The following describes two proteins that form a bound complex.

Sequence of protein 1:
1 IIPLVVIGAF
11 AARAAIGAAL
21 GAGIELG

Sequence of protein 2:
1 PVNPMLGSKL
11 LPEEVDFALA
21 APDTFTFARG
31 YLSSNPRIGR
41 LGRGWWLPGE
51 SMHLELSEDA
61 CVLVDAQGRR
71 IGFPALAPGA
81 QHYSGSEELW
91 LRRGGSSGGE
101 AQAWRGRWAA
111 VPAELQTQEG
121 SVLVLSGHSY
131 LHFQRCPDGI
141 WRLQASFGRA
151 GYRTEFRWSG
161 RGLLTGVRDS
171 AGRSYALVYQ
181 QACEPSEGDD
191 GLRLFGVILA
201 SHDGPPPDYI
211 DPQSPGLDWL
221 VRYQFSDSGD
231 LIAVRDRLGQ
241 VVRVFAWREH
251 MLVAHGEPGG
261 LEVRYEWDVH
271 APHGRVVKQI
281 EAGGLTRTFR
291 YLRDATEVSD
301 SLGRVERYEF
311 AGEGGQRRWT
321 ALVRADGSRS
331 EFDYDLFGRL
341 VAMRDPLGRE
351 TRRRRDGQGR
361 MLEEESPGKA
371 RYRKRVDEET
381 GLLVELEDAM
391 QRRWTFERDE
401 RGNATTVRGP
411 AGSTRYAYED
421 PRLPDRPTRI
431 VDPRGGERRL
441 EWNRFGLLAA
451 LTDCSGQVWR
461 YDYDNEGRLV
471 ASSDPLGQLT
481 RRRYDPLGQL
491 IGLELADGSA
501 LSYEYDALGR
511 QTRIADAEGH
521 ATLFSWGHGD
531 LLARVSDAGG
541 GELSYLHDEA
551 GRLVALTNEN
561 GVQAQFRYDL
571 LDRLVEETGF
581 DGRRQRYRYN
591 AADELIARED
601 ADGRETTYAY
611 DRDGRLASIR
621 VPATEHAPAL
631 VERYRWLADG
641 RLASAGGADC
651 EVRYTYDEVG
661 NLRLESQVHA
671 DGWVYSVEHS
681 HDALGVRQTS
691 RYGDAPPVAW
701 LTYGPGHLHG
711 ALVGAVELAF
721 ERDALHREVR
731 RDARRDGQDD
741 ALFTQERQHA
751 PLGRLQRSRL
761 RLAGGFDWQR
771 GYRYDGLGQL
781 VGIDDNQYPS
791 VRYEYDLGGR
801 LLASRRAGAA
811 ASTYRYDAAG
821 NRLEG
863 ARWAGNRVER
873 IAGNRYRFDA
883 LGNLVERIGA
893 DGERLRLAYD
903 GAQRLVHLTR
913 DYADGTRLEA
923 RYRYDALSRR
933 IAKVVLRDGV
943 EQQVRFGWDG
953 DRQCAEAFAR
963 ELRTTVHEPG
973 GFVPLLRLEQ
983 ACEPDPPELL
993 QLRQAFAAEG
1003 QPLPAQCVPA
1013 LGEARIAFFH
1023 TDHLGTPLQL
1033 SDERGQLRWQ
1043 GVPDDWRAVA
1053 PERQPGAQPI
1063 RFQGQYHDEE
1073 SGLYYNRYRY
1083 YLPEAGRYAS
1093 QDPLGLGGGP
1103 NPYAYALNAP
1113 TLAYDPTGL

Contacts between the two chains:
Residue I514 in protein 2 contacts residue A19 in protein 1 (closest heavy-atom distance 4.1 Å).
Residue Y503 in protein 2 is in contact with residue A19 in protein 1 (closest heavy-atom distance 4.5 Å).
Residue T1113 in protein 2 interacts with residue V6 in protein 1 (closest heavy-atom distance 4.7 Å).
Residue L501 in protein 2 contacts residue A15 in protein 1 (closest heavy-atom distance 4.2 Å).
Residue D1117 in protein 2 is in contact with residue I2 in protein 1 (closest heavy-atom distance 3.2 Å).
Residue W526 in protein 2 contacts residue I24 in protein 1 (closest heavy-atom distance 4.5 Å).
Residue G778 in protein 2 interacts with residue V6 in protein 1 (closest heavy-atom distance 3.9 Å).
Residue L1114 in protein 2 is in contact with residue L4 in protein 1 (closest heavy-atom distance 4.1 Å).
Residue W526 in protein 2 interacts with residue G21 in protein 1 (closest heavy-atom distance 4.0 Å).
Residue P1118 in protein 2 contacts residue P3 in protein 1 (closest heavy-atom distance 4.0 Å).
Residue Y503 in protein 2 interacts with residue A15 in protein 1 (closest heavy-atom distance 4.6 Å).
Residue R754 in protein 2 contacts residue V5 in protein 1 (closest heavy-atom distance 4.8 Å).
Residue Y774 in protein 2 contacts residue V6 in protein 1 (closest heavy-atom distance 3.5 Å).
Residue A1115 in protein 2 interacts with residue I2 in protein 1 (closest heavy-atom distance 3.8 Å).
Residue L493 in protein 2 contacts residue A15 in protein 1 (closest heavy-atom distance 4.5 Å).
Residue L1026 in protein 2 contacts residue V5 in protein 1 (closest heavy-atom distance 3.7 Å).
Residue L777 in protein 2 contacts residue I7 in protein 1 (closest heavy-atom distance 4.5 Å).
Residue Y503 in protein 2 interacts with residue A18 in protein 1 (closest heavy-atom distance 4.1 Å).
Residue Q511 in protein 2 interacts with residue L20 in protein 1 (closest heavy-atom distance 3.2 Å).
Residue R754 in protein 2 contacts residue V6 in protein 1 (closest heavy-atom distance 3.1 Å).
Residue Y1116 in protein 2 interacts with residue I1 in protein 1 (closest heavy-atom distance 4.1 Å).
Residue Y1116 in protein 2 is in contact with residue P3 in protein 1 (closest heavy-atom distance 3.2 Å).
Residue L493 in protein 2 interacts with residue A18 in protein 1 (closest heavy-atom distance 4.3 Å).
Residue Q511 in protein 2 interacts with residue G21 in protein 1 (closest heavy-atom distance 3.1 Å).
Residue L1109 in protein 2 is in contact with residue L4 in protein 1 (closest heavy-atom distance 3.9 Å).
Residue R754 in protein 2 is in contact with residue I7 in protein 1 (closest heavy-atom distance 4.7 Å).
Residue Y1116 in protein 2 interacts with residue V5 in protein 1 (closest heavy-atom distance 4.0 Å).
Residue Q779 in protein 2 interacts with residue I7 in protein 1 (closest heavy-atom distance 3.7 Å).
Residue R482 in protein 2 contacts residue A14 in protein 1 (closest heavy-atom distance 4.5 Å).
Residue L777 in protein 2 is in contact with residue A9 in protein 1 (closest heavy-atom distance 4.6 Å).
Residue A1108 in protein 2 is in contact with residue I2 in protein 1 (closest heavy-atom distance 3.8 Å).
Residue T1119 in protein 2 interacts with residue I1 in protein 1 (closest heavy-atom distance 4.6 Å).
Residue R482 in protein 2 is in contact with residue A18 in protein 1 (closest heavy-atom distance 3.8 Å).
Residue Y1116 in protein 2 interacts with residue I2 in protein 1 (closest heavy-atom distance 3.7 Å).
Residue H1025 in protein 2 is in contact with residue V5 in protein 1 (closest heavy-atom distance 4.4 Å).
Residue L1114 in protein 2 is in contact with residue V6 in protein 1 (closest heavy-atom distance 3.5 Å).
Residue L1109 in protein 2 is in contact with residue I2 in protein 1 (closest heavy-atom distance 3.7 Å).
Residue Q511 in protein 2 interacts with residue A19 in protein 1 (closest heavy-atom distance 3.7 Å).
Residue L1114 in protein 2 interacts with residue V5 in protein 1 (closest heavy-atom distance 3.8 Å).
Residue L1121 in protein 2 contacts residue I1 in protein 1 (closest heavy-atom distance 4.0 Å).
Residue L752 in protein 2 contacts residue G8 in protein 1 (closest heavy-atom distance 4.7 Å).
Residue G509 in protein 2 interacts with residue L20 in protein 1 (closest heavy-atom distance 3.3 Å).
Residue L495 in protein 2 contacts residue A14 in protein 1 (closest heavy-atom distance 4.5 Å).
Residue Y505 in protein 2 contacts residue L20 in protein 1 (closest heavy-atom distance 4.1 Å).
Residue L777 in protein 2 interacts with residue G8 in protein 1 (closest heavy-atom distance 4.6 Å).
Residue D1117 in protein 2 contacts residue I1 in protein 1 (closest heavy-atom distance 3.7 Å).
Residue L532 in protein 2 is in contact with residue E25 in protein 1 (closest heavy-atom distance 3.5 Å).
Residue L490 in protein 2 contacts residue A18 in protein 1 (closest heavy-atom distance 3.6 Å).
Residue H1025 in protein 2 interacts with residue V6 in protein 1 (closest heavy-atom distance 4.4 Å).
Residue G778 in protein 2 contacts residue I7 in protein 1 (closest heavy-atom distance 3.9 Å).
Residue R754 in protein 2 interacts with residue G8 in protein 1 (closest heavy-atom distance 4.0 Å).
Residue L1114 in protein 2 is in contact with residue I7 in protein 1 (closest heavy-atom distance 3.5 Å).
Residue L1114 in protein 2 contacts residue P3 in protein 1 (closest heavy-atom distance 4.5 Å).
Residue P1118 in protein 2 interacts with residue I1 in protein 1 (closest heavy-atom distance 3.9 Å).
Residue Q511 in protein 2 is in contact with residue A18 in protein 1 (closest heavy-atom distance 4.2 Å).
Residue Q511 in protein 2 interacts with residue A22 in protein 1 (closest heavy-atom distance 4.3 Å).
Residue A1115 in protein 2 contacts residue L4 in protein 1 (closest heavy-atom distance 3.9 Å).
Residue A1115 in protein 2 is in contact with residue P3 in protein 1 (closest heavy-atom distance 3.6 Å).
Residue L493 in protein 2 contacts residue A14 in protein 1 (closest heavy-atom distance 3.7 Å).
Residue L1121 in protein 2 contacts residue I2 in protein 1 (closest heavy-atom distance 4.2 Å).